Sequence of the second protein:
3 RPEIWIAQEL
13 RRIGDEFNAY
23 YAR

Sequence of the first protein:
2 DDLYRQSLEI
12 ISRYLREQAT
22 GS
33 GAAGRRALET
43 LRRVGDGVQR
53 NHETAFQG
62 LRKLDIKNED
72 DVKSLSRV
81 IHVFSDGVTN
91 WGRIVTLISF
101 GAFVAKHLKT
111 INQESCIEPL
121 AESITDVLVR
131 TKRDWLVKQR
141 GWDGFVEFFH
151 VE

Contacts between the two chains:
Residue V88 in the first protein interacts with residue D17 in the second protein (closest heavy-atom distance 4.4 Å).
Residue F148 in the first protein contacts residue N20 in the second protein (closest heavy-atom distance 3.3 Å).
Residue F149 in the first protein contacts residue F19 in the second protein (closest heavy-atom distance 3.7 Å).
Residue G92 in the first protein interacts with residue N20 in the second protein (closest heavy-atom distance 2.9 Å).
Residue R93 in the first protein is in contact with residue D17 in the second protein (closest heavy-atom distance 2.7 Å).
Residue D86 in the first protein interacts with residue R13 in the second protein (closest heavy-atom distance 3.3 Å).
Residue K64 in the first protein is in contact with residue W7 in the second protein (closest heavy-atom distance 3.4 Å).
Residue A57 in the first protein contacts residue I15 in the second protein (closest heavy-atom distance 3.9 Å).
Residue V79 in the first protein contacts residue I8 in the second protein (closest heavy-atom distance 3.6 Å).
Residue W91 in the first protein contacts residue N20 in the second protein (closest heavy-atom distance 3.4 Å).
Residue H82 in the first protein interacts with residue I6 in the second protein (closest heavy-atom distance 3.4 Å).
Residue T96 in the first protein is in contact with residue I15 in the second protein (closest heavy-atom distance 3.9 Å).
Residue T96 in the first protein is in contact with residue F19 in the second protein (closest heavy-atom distance 4.4 Å).
Residue R78 in the first protein interacts with residue E5 in the second protein (closest heavy-atom distance 2.8 Å).
Residue F148 in the first protein interacts with residue F19 in the second protein (closest heavy-atom distance 4.9 Å).
Residue G49 in the first protein is in contact with residue F19 in the second protein (closest heavy-atom distance 4.1 Å).
Residue H82 in the first protein interacts with residue R13 in the second protein (closest heavy-atom distance 3.0 Å).
Residue H82 in the first protein contacts residue A9 in the second protein (closest heavy-atom distance 3.5 Å).
Residue H54 in the first protein is in contact with residue I15 in the second protein (closest heavy-atom distance 3.7 Å).
Residue A57 in the first protein interacts with residue E11 in the second protein (closest heavy-atom distance 4.2 Å).
Residue F148 in the first protein is in contact with residue Y23 in the second protein (closest heavy-atom distance 3.6 Å).
Residue V79 in the first protein interacts with residue L12 in the second protein (closest heavy-atom distance 3.6 Å).
Residue T96 in the first protein is in contact with residue G16 in the second protein (closest heavy-atom distance 3.3 Å).
Residue A57 in the first protein is in contact with residue W7 in the second protein (closest heavy-atom distance 4.5 Å).
Residue A57 in the first protein is in contact with residue R14 in the second protein (closest heavy-atom distance 4.7 Å).
Residue V79 in the first protein contacts residue E5 in the second protein (closest heavy-atom distance 3.7 Å).
Residue T96 in the first protein contacts residue L12 in the second protein (closest heavy-atom distance 3.8 Å).
Residue F84 in the first protein is in contact with residue R13 in the second protein (closest heavy-atom distance 4.6 Å).
Residue V83 in the first protein interacts with residue L12 in the second protein (closest heavy-atom distance 4.0 Å).
Residue F148 in the first protein contacts residue A24 in the second protein (closest heavy-atom distance 3.8 Å).
Residue R45 in the first protein interacts with residue Y23 in the second protein (closest heavy-atom distance 4.3 Å).
Residue F100 in the first protein is in contact with residue I8 in the second protein (closest heavy-atom distance 4.4 Å).
Residue H54 in the first protein interacts with residue E18 in the second protein (closest heavy-atom distance 3.1 Å).
Residue F58 in the first protein contacts residue I15 in the second protein (closest heavy-atom distance 4.1 Å).
Residue K64 in the first protein interacts with residue P4 in the second protein (closest heavy-atom distance 4.0 Å).
Residue F100 in the first protein interacts with residue L12 in the second protein (closest heavy-atom distance 3.8 Å).
Residue V46 in the first protein is in contact with residue Y23 in the second protein (closest heavy-atom distance 3.8 Å).
Residue V46 in the first protein is in contact with residue F19 in the second protein (closest heavy-atom distance 3.6 Å).
Residue V83 in the first protein interacts with residue R13 in the second protein (closest heavy-atom distance 2.9 Å).
Residue L65 in the first protein interacts with residue I8 in the second protein (closest heavy-atom distance 3.5 Å).
Residue N90 in the first protein is in contact with residue N20 in the second protein (closest heavy-atom distance 3.3 Å).
Residue R93 in the first protein contacts residue G16 in the second protein (closest heavy-atom distance 3.6 Å).
Residue V95 in the first protein contacts residue F19 in the second protein (closest heavy-atom distance 3.7 Å).
Residue K64 in the first protein interacts with residue I8 in the second protein (closest heavy-atom distance 3.9 Å).
Residue S75 in the first protein is in contact with residue E5 in the second protein (closest heavy-atom distance 2.6 Å).
Residue V79 in the first protein interacts with residue A9 in the second protein (closest heavy-atom distance 3.8 Å).
Residue N90 in the first protein is in contact with residue D17 in the second protein (closest heavy-atom distance 3.0 Å).
Residue L97 in the first protein contacts residue L12 in the second protein (closest heavy-atom distance 3.6 Å).
Residue N90 in the first protein interacts with residue G16 in the second protein (closest heavy-atom distance 4.1 Å).
Residue V50 in the first protein is in contact with residue F19 in the second protein (closest heavy-atom distance 3.6 Å).
Residue G92 in the first protein interacts with residue F19 in the second protein (closest heavy-atom distance 4.5 Å).
Residue H54 in the first protein contacts residue R14 in the second protein (closest heavy-atom distance 4.6 Å).
Residue V151 in the first protein contacts residue Y23 in the second protein (closest heavy-atom distance 4.4 Å).
Residue S85 in the first protein interacts with residue R13 in the second protein (closest heavy-atom distance 3.8 Å).
Residue F149 in the first protein interacts with residue Y23 in the second protein (closest heavy-atom distance 3.5 Å).
Residue V83 in the first protein interacts with residue A9 in the second protein (closest heavy-atom distance 3.5 Å).
Residue G60 in the first protein is in contact with residue W7 in the second protein (closest heavy-atom distance 4.0 Å).
Residue G92 in the first protein is in contact with residue G16 in the second protein (closest heavy-atom distance 3.3 Å).
Residue R93 in the first protein interacts with residue R13 in the second protein (closest heavy-atom distance 3.3 Å).
Residue V50 in the first protein contacts residue I15 in the second protein (closest heavy-atom distance 3.7 Å).

These two protein chains interact to form a complex.